Sequence of the second protein:
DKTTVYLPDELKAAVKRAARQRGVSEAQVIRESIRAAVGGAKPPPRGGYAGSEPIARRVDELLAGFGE

Sequence of the first protein:
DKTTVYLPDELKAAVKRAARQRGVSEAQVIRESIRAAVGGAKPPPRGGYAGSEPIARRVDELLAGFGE

Contacts between the two chains:
Residue A15 in the first protein is in contact with residue V39 in the second protein (closest heavy-atom distance 3.7 Å).
Residue V6 in the first protein contacts residue V6 in the second protein (closest heavy-atom distance 4.0 Å).
Residue A42 in the first protein is in contact with residue E11 in the second protein (closest heavy-atom distance 2.9 Å).
Residue V6 in the first protein contacts residue I31 in the second protein (closest heavy-atom distance 3.5 Å).
Residue G41 in the first protein contacts residue A15 in the second protein (closest heavy-atom distance 3.6 Å).
Residue L12 in the first protein interacts with residue R36 in the second protein (closest heavy-atom distance 3.8 Å).
Residue K3 in the first protein contacts residue V6 in the second protein (closest heavy-atom distance 4.0 Å).
Residue I35 in the first protein interacts with residue L8 in the second protein (closest heavy-atom distance 3.9 Å).
Residue V6 in the first protein contacts residue T4 in the second protein (closest heavy-atom distance 2.9 Å).
Residue S34 in the first protein interacts with residue A38 in the second protein (closest heavy-atom distance 3.1 Å).
Residue G41 in the first protein contacts residue E11 in the second protein (closest heavy-atom distance 3.7 Å).
Residue G40 in the first protein is in contact with residue L12 in the second protein (closest heavy-atom distance 3.5 Å).
Residue R36 in the first protein contacts residue L12 in the second protein (closest heavy-atom distance 3.6 Å).
Residue Y7 in the first protein interacts with residue K3 in the second protein (closest heavy-atom distance 4.0 Å).
Residue I31 in the first protein interacts with residue I35 in the second protein (closest heavy-atom distance 3.9 Å).
Residue E11 in the first protein is in contact with residue R36 in the second protein (closest heavy-atom distance 2.8 Å).
Residue K13 in the first protein contacts residue T4 in the second protein (closest heavy-atom distance 3.5 Å).
Residue K43 in the first protein contacts residue R18 in the second protein (closest heavy-atom distance 3.5 Å).
Residue A38 in the first protein interacts with residue S34 in the second protein (closest heavy-atom distance 3.1 Å).
Residue T4 in the first protein contacts residue K13 in the second protein (closest heavy-atom distance 3.0 Å).
Residue K3 in the first protein is in contact with residue Y7 in the second protein (closest heavy-atom distance 2.7 Å).
Residue V16 in the first protein contacts residue V39 in the second protein (closest heavy-atom distance 4.0 Å).
Residue L12 in the first protein is in contact with residue I35 in the second protein (closest heavy-atom distance 3.8 Å).
Residue I35 in the first protein is in contact with residue V16 in the second protein (closest heavy-atom distance 3.6 Å).
Residue Y7 in the first protein contacts residue R32 in the second protein (closest heavy-atom distance 2.8 Å).
Residue V6 in the first protein contacts residue K3 in the second protein (closest heavy-atom distance 3.6 Å).
Residue D2 in the first protein is in contact with residue V6 in the second protein (closest heavy-atom distance 3.9 Å).
Residue V39 in the first protein contacts residue A15 in the second protein (closest heavy-atom distance 3.6 Å).
Residue V16 in the first protein interacts with residue I35 in the second protein (closest heavy-atom distance 3.5 Å).
Residue V30 in the first protein contacts residue V39 in the second protein (closest heavy-atom distance 3.9 Å).
Residue P9 in the first protein contacts residue R32 in the second protein (closest heavy-atom distance 4.0 Å).
Residue G40 in the first protein contacts residue A15 in the second protein (closest heavy-atom distance 3.3 Å).
Residue R18 in the first protein interacts with residue K43 in the second protein (closest heavy-atom distance 4.0 Å).
Residue L8 in the first protein contacts residue T4 in the second protein (closest heavy-atom distance 3.8 Å).
Residue D2 in the first protein interacts with residue Y7 in the second protein (closest heavy-atom distance 3.9 Å).
Residue V39 in the first protein interacts with residue A19 in the second protein (closest heavy-atom distance 3.7 Å).
Residue G41 in the first protein is in contact with residue R18 in the second protein (closest heavy-atom distance 3.0 Å).
Residue S34 in the first protein is in contact with residue I35 in the second protein (closest heavy-atom distance 3.9 Å).
Residue S34 in the first protein is in contact with residue S34 in the second protein (closest heavy-atom distance 3.9 Å).
Residue T4 in the first protein contacts residue T5 in the second protein (closest heavy-atom distance 3.6 Å).
Residue T5 in the first protein contacts residue T4 in the second protein (closest heavy-atom distance 3.5 Å).
Residue R32 in the first protein is in contact with residue Y7 in the second protein (closest heavy-atom distance 3.0 Å).
Residue V39 in the first protein is in contact with residue V30 in the second protein (closest heavy-atom distance 3.6 Å).
Residue T4 in the first protein contacts residue L8 in the second protein (closest heavy-atom distance 3.6 Å).
Residue D2 in the first protein contacts residue D10 in the second protein (closest heavy-atom distance 3.9 Å).
Residue D2 in the first protein contacts residue K13 in the second protein (closest heavy-atom distance 3.7 Å).
Residue R32 in the first protein interacts with residue L12 in the second protein (closest heavy-atom distance 4.0 Å).
Residue L8 in the first protein interacts with residue R32 in the second protein (closest heavy-atom distance 3.9 Å).
Residue A19 in the first protein is in contact with residue V39 in the second protein (closest heavy-atom distance 3.5 Å).
Residue I35 in the first protein interacts with residue L12 in the second protein (closest heavy-atom distance 3.9 Å).
Residue L12 in the first protein interacts with residue R32 in the second protein (closest heavy-atom distance 3.8 Å).
Residue I35 in the first protein interacts with residue S34 in the second protein (closest heavy-atom distance 3.7 Å).
Residue I35 in the first protein is in contact with residue I31 in the second protein (closest heavy-atom distance 4.0 Å).
Residue D2 in the first protein contacts residue L8 in the second protein (closest heavy-atom distance 3.3 Å).
Residue T4 in the first protein interacts with residue T4 in the second protein (closest heavy-atom distance 3.8 Å).
Residue T4 in the first protein contacts residue V6 in the second protein (closest heavy-atom distance 2.7 Å).
Residue L8 in the first protein contacts residue I35 in the second protein (closest heavy-atom distance 3.9 Å).
Residue R36 in the first protein is in contact with residue E11 in the second protein (closest heavy-atom distance 3.9 Å).
Residue K13 in the first protein is in contact with residue D2 in the second protein (closest heavy-atom distance 3.9 Å).
Residue A42 in the first protein contacts residue R18 in the second protein (closest heavy-atom distance 4.0 Å).

These two protein chains interact to form a complex.